The following describes two proteins that form a bound complex.

Contacts between the two chains:
Residue L95 in the first protein is in contact with residue F38 in the second protein (closest heavy-atom distance 3.7 Å).
Residue S73 in the first protein is in contact with residue L59 in the second protein (closest heavy-atom distance 4.0 Å).
Residue E53 in the first protein contacts residue E84 in the second protein (closest heavy-atom distance 4.0 Å).
Residue E84 in the first protein is in contact with residue L52 in the second protein (closest heavy-atom distance 3.7 Å).
Residue L87 in the first protein contacts residue Q49 in the second protein (closest heavy-atom distance 3.5 Å).
Residue T48 in the first protein is in contact with residue L87 in the second protein (closest heavy-atom distance 3.7 Å).
Residue Q70 in the first protein is in contact with residue I63 in the second protein (closest heavy-atom distance 3.9 Å).
Residue I63 in the first protein is in contact with residue R77 in the second protein (closest heavy-atom distance 3.5 Å).
Residue I63 in the first protein is in contact with residue Q70 in the second protein (closest heavy-atom distance 3.9 Å).
Residue R77 in the first protein contacts residue L59 in the second protein (closest heavy-atom distance 3.6 Å).
Residue L52 in the first protein is in contact with residue A80 in the second protein (closest heavy-atom distance 4.1 Å).
Residue Q70 in the first protein interacts with residue Q70 in the second protein (closest heavy-atom distance 3.4 Å).
Residue C42 in the first protein contacts residue L95 in the second protein (closest heavy-atom distance 4.2 Å).
Residue L59 in the first protein contacts residue L76 in the second protein (closest heavy-atom distance 3.8 Å).
Residue Q49 in the first protein interacts with residue L87 in the second protein (closest heavy-atom distance 3.5 Å).
Residue A80 in the first protein interacts with residue I56 in the second protein (closest heavy-atom distance 3.8 Å).
Residue L66 in the first protein contacts residue Q70 in the second protein (closest heavy-atom distance 4.0 Å).
Residue Q49 in the first protein contacts residue E84 in the second protein (closest heavy-atom distance 3.4 Å).
Residue I56 in the first protein interacts with residue E84 in the second protein (closest heavy-atom distance 3.9 Å).
Residue L66 in the first protein is in contact with residue L66 in the second protein (closest heavy-atom distance 3.8 Å).
Residue L66 in the first protein interacts with residue M69 in the second protein (closest heavy-atom distance 3.8 Å).
Residue Q70 in the first protein is in contact with residue L66 in the second protein (closest heavy-atom distance 4.0 Å).
Residue F90 in the first protein interacts with residue L41 in the second protein (closest heavy-atom distance 3.9 Å).
Residue V45 in the first protein contacts residue F90 in the second protein (closest heavy-atom distance 3.9 Å).
Residue L87 in the first protein interacts with residue T48 in the second protein (closest heavy-atom distance 3.7 Å).
Residue R77 in the first protein contacts residue I56 in the second protein (closest heavy-atom distance 4.0 Å).
Residue L59 in the first protein is in contact with residue S73 in the second protein (closest heavy-atom distance 4.0 Å).
Residue M69 in the first protein interacts with residue L66 in the second protein (closest heavy-atom distance 3.8 Å).
Residue E67 in the first protein is in contact with residue Q70 in the second protein (closest heavy-atom distance 3.3 Å).
Residue I56 in the first protein interacts with residue R77 in the second protein (closest heavy-atom distance 4.0 Å).
Residue S60 in the first protein interacts with residue R77 in the second protein (closest heavy-atom distance 2.7 Å).
Residue L52 in the first protein is in contact with residue E84 in the second protein (closest heavy-atom distance 3.7 Å).
Residue E84 in the first protein interacts with residue I56 in the second protein (closest heavy-atom distance 3.9 Å).
Residue I63 in the first protein contacts residue S73 in the second protein (closest heavy-atom distance 3.5 Å).
Residue L76 in the first protein is in contact with residue L59 in the second protein (closest heavy-atom distance 3.8 Å).
Residue L95 in the first protein is in contact with residue C42 in the second protein (closest heavy-atom distance 4.2 Å).
Residue I56 in the first protein contacts residue A80 in the second protein (closest heavy-atom distance 3.8 Å).
Residue F94 in the first protein is in contact with residue F38 in the second protein (closest heavy-atom distance 4.0 Å).
Residue F38 in the first protein interacts with residue F94 in the second protein (closest heavy-atom distance 4.0 Å).
Residue V45 in the first protein contacts residue L87 in the second protein (closest heavy-atom distance 3.6 Å).
Residue V81 in the first protein interacts with residue I56 in the second protein (closest heavy-atom distance 3.7 Å).
Residue I56 in the first protein interacts with residue V81 in the second protein (closest heavy-atom distance 3.7 Å).
Residue L87 in the first protein interacts with residue V45 in the second protein (closest heavy-atom distance 3.6 Å).
Residue I63 in the first protein interacts with residue K74 in the second protein (closest heavy-atom distance 3.9 Å).
Residue K74 in the first protein interacts with residue I63 in the second protein (closest heavy-atom distance 3.9 Å).
Residue L52 in the first protein interacts with residue L83 in the second protein (closest heavy-atom distance 4.0 Å).
Residue L66 in the first protein contacts residue S73 in the second protein (closest heavy-atom distance 3.8 Å).
Residue R77 in the first protein contacts residue I63 in the second protein (closest heavy-atom distance 3.5 Å).
Residue L59 in the first protein is in contact with residue R77 in the second protein (closest heavy-atom distance 3.6 Å).
Residue F38 in the first protein contacts residue L95 in the second protein (closest heavy-atom distance 3.7 Å).
Residue E84 in the first protein contacts residue Q49 in the second protein (closest heavy-atom distance 3.4 Å).
Residue Q70 in the first protein contacts residue E67 in the second protein (closest heavy-atom distance 3.3 Å).
Residue E84 in the first protein contacts residue E53 in the second protein (closest heavy-atom distance 4.0 Å).
Residue A80 in the first protein contacts residue L52 in the second protein (closest heavy-atom distance 4.1 Å).
Residue L41 in the first protein contacts residue F90 in the second protein (closest heavy-atom distance 3.9 Å).
Residue S73 in the first protein is in contact with residue I63 in the second protein (closest heavy-atom distance 3.5 Å).
Residue F90 in the first protein contacts residue V45 in the second protein (closest heavy-atom distance 3.9 Å).
Residue S73 in the first protein interacts with residue L66 in the second protein (closest heavy-atom distance 3.8 Å).
Residue R77 in the first protein is in contact with residue S60 in the second protein (closest heavy-atom distance 2.7 Å).
Residue L83 in the first protein contacts residue L52 in the second protein (closest heavy-atom distance 4.0 Å).

Sequence of the second protein:
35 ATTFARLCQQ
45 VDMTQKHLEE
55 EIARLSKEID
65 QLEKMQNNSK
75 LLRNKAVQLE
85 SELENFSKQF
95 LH

Sequence of the first protein:
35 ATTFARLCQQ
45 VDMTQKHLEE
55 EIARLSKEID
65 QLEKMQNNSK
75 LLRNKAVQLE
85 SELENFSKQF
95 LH